The following describes two proteins that form a bound complex.

Sequence of protein 1:
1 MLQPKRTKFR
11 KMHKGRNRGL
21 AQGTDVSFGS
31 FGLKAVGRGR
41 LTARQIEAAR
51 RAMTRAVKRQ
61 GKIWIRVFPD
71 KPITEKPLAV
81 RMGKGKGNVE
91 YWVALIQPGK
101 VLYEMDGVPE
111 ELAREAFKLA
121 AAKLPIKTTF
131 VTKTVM

Contacts between the two chains:
Residue K34 in protein 1 is in contact with residue Y82 in protein 2 (closest heavy-atom distance 3.9 Å).
Residue P98 in protein 1 contacts residue Y82 in protein 2 (closest heavy-atom distance 3.7 Å).
Residue P98 in protein 1 interacts with residue P81 in protein 2 (closest heavy-atom distance 4.7 Å).
Residue V36 in protein 1 contacts residue Y82 in protein 2 (closest heavy-atom distance 4.0 Å).
Residue G99 in protein 1 is in contact with residue Y82 in protein 2 (closest heavy-atom distance 4.5 Å).
Residue V135 in protein 1 contacts residue S58 in protein 2 (closest heavy-atom distance 4.4 Å).
Residue T134 in protein 1 contacts residue A54 in protein 2 (closest heavy-atom distance 3.9 Å).
Residue T134 in protein 1 interacts with residue Y57 in protein 2 (closest heavy-atom distance 4.5 Å).
Residue T24 in protein 1 is in contact with residue P81 in protein 2 (closest heavy-atom distance 3.9 Å).
Residue A35 in protein 1 interacts with residue Y82 in protein 2 (closest heavy-atom distance 3.5 Å).
Residue M136 in protein 1 is in contact with residue Q75 in protein 2 (closest heavy-atom distance 3.8 Å).
Residue K34 in protein 1 interacts with residue H80 in protein 2 (closest heavy-atom distance 4.6 Å).
Residue V135 in protein 1 is in contact with residue Y57 in protein 2 (closest heavy-atom distance 3.6 Å).
Residue L20 in protein 1 is in contact with residue P81 in protein 2 (closest heavy-atom distance 4.0 Å).
Residue M136 in protein 1 contacts residue V77 in protein 2 (closest heavy-atom distance 4.5 Å).
Residue G99 in protein 1 contacts residue P81 in protein 2 (closest heavy-atom distance 3.3 Å).
Residue K34 in protein 1 is in contact with residue P81 in protein 2 (closest heavy-atom distance 3.7 Å).
Residue V36 in protein 1 interacts with residue K83 in protein 2 (closest heavy-atom distance 4.5 Å).
Residue V135 in protein 1 contacts residue A54 in protein 2 (closest heavy-atom distance 4.1 Å).
Residue T134 in protein 1 contacts residue K53 in protein 2 (closest heavy-atom distance 4.7 Å).
Residue M136 in protein 1 contacts residue Y57 in protein 2 (closest heavy-atom distance 3.7 Å).
Residue T129 in protein 1 is in contact with residue Y82 in protein 2 (closest heavy-atom distance 4.4 Å).
Residue T134 in protein 1 interacts with residue A52 in protein 2 (closest heavy-atom distance 3.9 Å).
Residue A35 in protein 1 interacts with residue P81 in protein 2 (closest heavy-atom distance 4.7 Å).

Sequence of protein 2:
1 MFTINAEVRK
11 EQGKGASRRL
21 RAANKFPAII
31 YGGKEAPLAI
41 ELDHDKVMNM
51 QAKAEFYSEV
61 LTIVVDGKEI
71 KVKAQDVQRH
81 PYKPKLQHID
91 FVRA